Sequence of the first protein:
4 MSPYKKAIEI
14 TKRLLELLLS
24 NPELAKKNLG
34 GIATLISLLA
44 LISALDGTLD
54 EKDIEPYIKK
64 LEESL

This data describes a binding interaction between two proteins.

Residue-level contacts at the interface:
Residue I61 in the first protein interacts with residue R16 in the second protein (closest heavy-atom distance 3.7 Å).
Residue A36 in the first protein is in contact with residue L38 in the second protein (closest heavy-atom distance 3.8 Å).
Residue T37 in the first protein contacts residue L38 in the second protein (closest heavy-atom distance 3.8 Å).
Residue G33 in the first protein interacts with residue L21 in the second protein (closest heavy-atom distance 3.9 Å).
Residue L52 in the first protein contacts residue A10 in the second protein (closest heavy-atom distance 4.1 Å).
Residue I61 in the first protein interacts with residue L17 in the second protein (closest heavy-atom distance 4.5 Å).
Residue A47 in the first protein interacts with residue A10 in the second protein (closest heavy-atom distance 4.8 Å).
Residue A36 in the first protein contacts residue L17 in the second protein (closest heavy-atom distance 3.5 Å).
Residue L44 in the first protein interacts with residue Y7 in the second protein (closest heavy-atom distance 4.2 Å).
Residue L48 in the first protein is in contact with residue L48 in the second protein (closest heavy-atom distance 4.7 Å).
Residue L44 in the first protein contacts residue L41 in the second protein (closest heavy-atom distance 4.0 Å).
Residue S40 in the first protein interacts with residue L38 in the second protein (closest heavy-atom distance 3.7 Å).
Residue L52 in the first protein is in contact with residue P6 in the second protein (closest heavy-atom distance 3.6 Å).
Residue I61 in the first protein interacts with residue I13 in the second protein (closest heavy-atom distance 4.3 Å).
Residue I39 in the first protein is in contact with residue L17 in the second protein (closest heavy-atom distance 4.0 Å).
Residue A43 in the first protein interacts with residue A10 in the second protein (closest heavy-atom distance 3.9 Å).
Residue L52 in the first protein is in contact with residue K9 in the second protein (closest heavy-atom distance 3.3 Å).
Residue L44 in the first protein interacts with residue I45 in the second protein (closest heavy-atom distance 4.0 Å).
Residue I61 in the first protein is in contact with residue L20 in the second protein (closest heavy-atom distance 4.4 Å).
Residue A47 in the first protein interacts with residue Y7 in the second protein (closest heavy-atom distance 3.7 Å).
Residue L48 in the first protein interacts with residue Y7 in the second protein (closest heavy-atom distance 3.2 Å).
Residue L44 in the first protein interacts with residue L48 in the second protein (closest heavy-atom distance 3.6 Å).
Residue L44 in the first protein contacts residue A10 in the second protein (closest heavy-atom distance 4.3 Å).
Residue E65 in the first protein interacts with residue R16 in the second protein (closest heavy-atom distance 3.2 Å).
Residue S40 in the first protein is in contact with residue L41 in the second protein (closest heavy-atom distance 3.5 Å).
Residue S40 in the first protein contacts residue I13 in the second protein (closest heavy-atom distance 4.9 Å).
Residue L64 in the first protein is in contact with residue L20 in the second protein (closest heavy-atom distance 4.5 Å).
Residue L44 in the first protein is in contact with residue L44 in the second protein (closest heavy-atom distance 4.0 Å).
Residue E54 in the first protein contacts residue M4 in the second protein (closest heavy-atom distance 4.0 Å).
Residue T37 in the first protein contacts residue L41 in the second protein (closest heavy-atom distance 4.0 Å).
Residue G50 in the first protein interacts with residue P6 in the second protein (closest heavy-atom distance 4.0 Å).
Residue A36 in the first protein is in contact with residue L21 in the second protein (closest heavy-atom distance 4.1 Å).
Residue N31 in the first protein is in contact with residue N31 in the second protein (closest heavy-atom distance 4.6 Å).
Residue I39 in the first protein contacts residue I13 in the second protein (closest heavy-atom distance 4.2 Å).
Residue T37 in the first protein interacts with residue T37 in the second protein (closest heavy-atom distance 3.8 Å).
Residue S40 in the first protein interacts with residue I45 in the second protein (closest heavy-atom distance 4.1 Å).
Residue G33 in the first protein interacts with residue G34 in the second protein (closest heavy-atom distance 4.2 Å).
Residue L32 in the first protein interacts with residue N31 in the second protein (closest heavy-atom distance 3.9 Å).
Residue A47 in the first protein contacts residue P6 in the second protein (closest heavy-atom distance 3.6 Å).
Residue L41 in the first protein is in contact with residue L41 in the second protein (closest heavy-atom distance 4.0 Å).
Residue L32 in the first protein is in contact with residue L27 in the second protein (closest heavy-atom distance 3.4 Å).
Residue S40 in the first protein is in contact with residue L17 in the second protein (closest heavy-atom distance 3.8 Å).
Residue E65 in the first protein contacts residue L20 in the second protein (closest heavy-atom distance 3.7 Å).
Residue E54 in the first protein interacts with residue I13 in the second protein (closest heavy-atom distance 4.9 Å).
Residue S40 in the first protein is in contact with residue T14 in the second protein (closest heavy-atom distance 2.8 Å).
Residue I57 in the first protein interacts with residue I13 in the second protein (closest heavy-atom distance 4.1 Å).
Residue L68 in the first protein interacts with residue L27 in the second protein (closest heavy-atom distance 3.8 Å).
Residue E54 in the first protein is in contact with residue K9 in the second protein (closest heavy-atom distance 3.1 Å).
Residue G33 in the first protein interacts with residue N31 in the second protein (closest heavy-atom distance 3.0 Å).
Residue L32 in the first protein is in contact with residue L21 in the second protein (closest heavy-atom distance 4.1 Å).
Residue E58 in the first protein is in contact with residue R16 in the second protein (closest heavy-atom distance 3.1 Å).
Residue A43 in the first protein contacts residue I13 in the second protein (closest heavy-atom distance 4.1 Å).
Residue L52 in the first protein contacts residue I13 in the second protein (closest heavy-atom distance 4.8 Å).
Residue T37 in the first protein interacts with residue G34 in the second protein (closest heavy-atom distance 3.5 Å).
Residue K62 in the first protein interacts with residue R16 in the second protein (closest heavy-atom distance 4.4 Å).
Residue L64 in the first protein is in contact with residue L17 in the second protein (closest heavy-atom distance 3.5 Å).

Sequence of the second protein:
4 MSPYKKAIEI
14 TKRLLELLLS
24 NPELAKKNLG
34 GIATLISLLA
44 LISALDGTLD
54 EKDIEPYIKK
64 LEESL